Sequence of the first protein:
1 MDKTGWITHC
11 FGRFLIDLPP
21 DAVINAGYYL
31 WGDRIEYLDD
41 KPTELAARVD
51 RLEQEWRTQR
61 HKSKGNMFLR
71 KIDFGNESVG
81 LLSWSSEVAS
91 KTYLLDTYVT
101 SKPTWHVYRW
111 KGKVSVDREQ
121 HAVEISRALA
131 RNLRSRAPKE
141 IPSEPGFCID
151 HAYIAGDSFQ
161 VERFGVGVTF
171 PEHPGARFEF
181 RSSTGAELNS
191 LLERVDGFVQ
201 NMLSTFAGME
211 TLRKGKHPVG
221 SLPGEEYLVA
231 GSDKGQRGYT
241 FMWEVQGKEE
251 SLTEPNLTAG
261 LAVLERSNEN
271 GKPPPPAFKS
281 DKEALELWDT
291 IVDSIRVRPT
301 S

Interface contacts:
Residue K107 in the second protein contacts residue G32 in the first protein (closest heavy-atom distance 3.2 Å).
Residue W92 in the second protein contacts residue A262 in the first protein (closest heavy-atom distance 3.4 Å).
Residue P99 in the second protein contacts residue E187 in the first protein (closest heavy-atom distance 3.1 Å).
Residue R397 in the second protein interacts with residue W110 in the first protein (closest heavy-atom distance 3.4 Å).
Residue M81 in the second protein interacts with residue N201 in the first protein (closest heavy-atom distance 3.3 Å).
Residue K100 in the second protein interacts with residue T184 in the first protein (closest heavy-atom distance 2.8 Å).
Residue S410 in the second protein is in contact with residue S86 in the first protein (closest heavy-atom distance 3.3 Å).
Residue D406 in the second protein contacts residue S90 in the first protein (closest heavy-atom distance 3.1 Å).
Residue G399 in the second protein contacts residue S115 in the first protein (closest heavy-atom distance 2.8 Å).
Residue E104 in the second protein interacts with residue S183 in the first protein (closest heavy-atom distance 2.4 Å).
Residue S87 in the second protein contacts residue F198 in the first protein (closest heavy-atom distance 3.5 Å).
Residue D406 in the second protein interacts with residue K91 in the first protein (closest heavy-atom distance 3.0 Å).
Residue S69 in the second protein interacts with residue R177 in the first protein (closest heavy-atom distance 3.5 Å).
Residue N403 in the second protein is in contact with residue K113 in the first protein (closest heavy-atom distance 3.0 Å).
Residue K100 in the second protein contacts residue G185 in the first protein (closest heavy-atom distance 2.7 Å).
Residue E104 in the second protein is in contact with residue R163 in the first protein (closest heavy-atom distance 3.2 Å).
Residue K393 in the second protein is in contact with residue R118 in the first protein (closest heavy-atom distance 2.7 Å).
Residue A66 in the second protein is in contact with residue G27 in the first protein (closest heavy-atom distance 3.5 Å).
Residue R97 in the second protein interacts with residue E179 in the first protein (closest heavy-atom distance 2.9 Å).
Residue V398 in the second protein is in contact with residue S115 in the first protein (closest heavy-atom distance 3.5 Å).
Residue L84 in the second protein is in contact with residue M209 in the first protein (closest heavy-atom distance 3.1 Å).
Residue I88 in the second protein interacts with residue T240 in the first protein (closest heavy-atom distance 3.3 Å).
Residue R397 in the second protein is in contact with residue D33 in the first protein (closest heavy-atom distance 2.8 Å).
Residue K392 in the second protein is in contact with residue E250 in the first protein (closest heavy-atom distance 3.4 Å).
Residue D406 in the second protein is in contact with residue T92 in the first protein (closest heavy-atom distance 2.7 Å).
Residue A101 in the second protein contacts residue E187 in the first protein (closest heavy-atom distance 3.1 Å).
Residue N64 in the second protein interacts with residue Y29 in the first protein (closest heavy-atom distance 3.2 Å).
Residue Q110 in the second protein interacts with residue G32 in the first protein (closest heavy-atom distance 2.8 Å).
Residue A66 in the second protein contacts residue N25 in the first protein (closest heavy-atom distance 3.4 Å).
Residue G395 in the second protein is in contact with residue W31 in the first protein (closest heavy-atom distance 3.2 Å).
Residue S69 in the second protein is in contact with residue E179 in the first protein (closest heavy-atom distance 2.7 Å).
Residue W96 in the second protein is in contact with residue V195 in the first protein (closest heavy-atom distance 3.2 Å).
Residue F85 in the second protein interacts with residue Q236 in the first protein (closest heavy-atom distance 3.5 Å).
Residue L396 in the second protein contacts residue R118 in the first protein (closest heavy-atom distance 3.1 Å).
Residue M81 in the second protein interacts with residue T205 in the first protein (closest heavy-atom distance 3.3 Å).
Residue L84 in the second protein interacts with residue F206 in the first protein (closest heavy-atom distance 3.2 Å).
Residue G98 in the second protein interacts with residue E187 in the first protein (closest heavy-atom distance 3.4 Å).
Residue K100 in the second protein interacts with residue S183 in the first protein (closest heavy-atom distance 3.2 Å).
Residue R397 in the second protein interacts with residue S115 in the first protein (closest heavy-atom distance 2.9 Å).
Residue L105 in the second protein interacts with residue R181 in the first protein (closest heavy-atom distance 3.5 Å).
Residue K100 in the second protein contacts residue E187 in the first protein (closest heavy-atom distance 2.9 Å).
Residue K68 in the second protein contacts residue R177 in the first protein (closest heavy-atom distance 3.5 Å).
Residue D67 in the second protein is in contact with residue G165 in the first protein (closest heavy-atom distance 3.5 Å).
Residue Q110 in the second protein is in contact with residue R163 in the first protein (closest heavy-atom distance 2.9 Å).
Residue F85 in the second protein interacts with residue E265 in the first protein (closest heavy-atom distance 3.2 Å).
Residue E70 in the second protein interacts with residue R177 in the first protein (closest heavy-atom distance 3.0 Å).
Residue D67 in the second protein is in contact with residue N25 in the first protein (closest heavy-atom distance 3.4 Å).
Residue D67 in the second protein interacts with residue R181 in the first protein (closest heavy-atom distance 2.8 Å).
Residue F85 in the second protein interacts with residue D233 in the first protein (closest heavy-atom distance 3.4 Å).
Residue Q110 in the second protein interacts with residue Y29 in the first protein (closest heavy-atom distance 3.5 Å).
Residue D83 in the second protein is in contact with residue F206 in the first protein (closest heavy-atom distance 3.3 Å).
Residue G395 in the second protein contacts residue H121 in the first protein (closest heavy-atom distance 3.2 Å).
Residue W96 in the second protein contacts residue R194 in the first protein (closest heavy-atom distance 2.8 Å).
Residue S87 in the second protein contacts residue F206 in the first protein (closest heavy-atom distance 3.5 Å).
Residue W96 in the second protein contacts residue M242 in the first protein (closest heavy-atom distance 3.4 Å).
Residue R397 in the second protein interacts with residue V114 in the first protein (closest heavy-atom distance 3.5 Å).
Residue S87 in the second protein is in contact with residue M202 in the first protein (closest heavy-atom distance 3.2 Å).
Residue E405 in the second protein is in contact with residue K91 in the first protein (closest heavy-atom distance 2.9 Å).
Residue D402 in the second protein is in contact with residue S115 in the first protein (closest heavy-atom distance 2.6 Å).
Residue A95 in the second protein contacts residue V195 in the first protein (closest heavy-atom distance 3.4 Å).

Sequence of the second protein:
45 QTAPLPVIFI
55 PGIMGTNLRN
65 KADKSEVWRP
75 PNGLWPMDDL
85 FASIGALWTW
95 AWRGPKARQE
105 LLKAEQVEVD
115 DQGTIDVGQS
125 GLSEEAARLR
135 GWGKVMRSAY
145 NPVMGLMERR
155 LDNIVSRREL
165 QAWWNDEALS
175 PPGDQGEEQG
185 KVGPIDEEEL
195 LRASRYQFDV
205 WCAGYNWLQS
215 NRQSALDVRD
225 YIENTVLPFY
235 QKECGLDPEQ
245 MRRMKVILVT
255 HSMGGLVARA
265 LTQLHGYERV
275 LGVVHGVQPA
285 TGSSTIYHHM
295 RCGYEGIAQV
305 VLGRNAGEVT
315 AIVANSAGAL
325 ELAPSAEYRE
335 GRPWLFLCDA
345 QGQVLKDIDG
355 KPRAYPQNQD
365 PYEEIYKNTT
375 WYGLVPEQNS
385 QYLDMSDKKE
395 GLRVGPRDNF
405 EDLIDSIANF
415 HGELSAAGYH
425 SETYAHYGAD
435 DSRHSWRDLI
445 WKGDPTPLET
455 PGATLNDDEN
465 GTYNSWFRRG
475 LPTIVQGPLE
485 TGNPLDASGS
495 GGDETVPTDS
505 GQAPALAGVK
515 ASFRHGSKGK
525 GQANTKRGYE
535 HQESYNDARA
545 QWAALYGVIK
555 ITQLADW

This data describes a binding interaction between two proteins.